Sequence of chain A:
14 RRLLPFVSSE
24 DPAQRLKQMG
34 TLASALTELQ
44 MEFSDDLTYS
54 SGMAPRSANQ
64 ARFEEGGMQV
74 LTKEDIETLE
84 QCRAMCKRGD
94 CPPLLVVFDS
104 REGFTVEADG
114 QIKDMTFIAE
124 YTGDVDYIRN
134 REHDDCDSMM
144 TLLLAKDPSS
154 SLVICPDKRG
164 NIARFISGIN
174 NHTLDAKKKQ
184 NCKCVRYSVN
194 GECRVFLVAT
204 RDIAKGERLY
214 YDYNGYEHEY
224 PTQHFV

Sequence of chain B:
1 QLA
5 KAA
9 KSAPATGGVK

Interface contacts:
Residue H136 in chain A is in contact with residue A3 in chain B (closest heavy-atom distance 3.5 Å).
Residue K186 in chain A interacts with residue V17 in chain B (closest heavy-atom distance 3.1 Å).
Residue M142 in chain A contacts residue A7 in chain B (closest heavy-atom distance 3.5 Å).
Residue Q72 in chain A contacts residue A13 in chain B (closest heavy-atom distance 2.8 Å).
Residue T203 in chain A interacts with residue V17 in chain B (closest heavy-atom distance 3.8 Å).
Residue Y219 in chain A contacts residue P12 in chain B (closest heavy-atom distance 3.8 Å).
Residue Y223 in chain A contacts residue A7 in chain B (closest heavy-atom distance 3.6 Å).
Residue M142 in chain A interacts with residue A6 in chain B (closest heavy-atom distance 4.1 Å).
Residue Y216 in chain A is in contact with residue S10 in chain B (closest heavy-atom distance 3.1 Å).
Residue C187 in chain A interacts with residue A11 in chain B (closest heavy-atom distance 3.2 Å).
Residue G70 in chain A interacts with residue T14 in chain B (closest heavy-atom distance 3.9 Å).
Residue M143 in chain A contacts residue K9 in chain B (closest heavy-atom distance 3.5 Å).
Residue Q72 in chain A contacts residue P12 in chain B (closest heavy-atom distance 3.9 Å).
Residue G218 in chain A interacts with residue S10 in chain B (closest heavy-atom distance 3.2 Å).
Residue E220 in chain A is in contact with residue S10 in chain B (closest heavy-atom distance 2.7 Å).
Residue P224 in chain A contacts residue A7 in chain B (closest heavy-atom distance 3.8 Å).
Residue S141 in chain A contacts residue K9 in chain B (closest heavy-atom distance 3.0 Å).
Residue M118 in chain A is in contact with residue V17 in chain B (closest heavy-atom distance 3.9 Å).
Residue E135 in chain A is in contact with residue K5 in chain B (closest heavy-atom distance 3.8 Å).
Residue R167 in chain A contacts residue K9 in chain B (closest heavy-atom distance 4.0 Å).
Residue G218 in chain A contacts residue P12 in chain B (closest heavy-atom distance 3.5 Å).
Residue R189 in chain A contacts residue P12 in chain B (closest heavy-atom distance 2.9 Å).
Residue G70 in chain A interacts with residue A13 in chain B (closest heavy-atom distance 3.9 Å).
Residue V201 in chain A is in contact with residue V17 in chain B (closest heavy-atom distance 4.0 Å).
Residue E135 in chain A is in contact with residue A6 in chain B (closest heavy-atom distance 3.2 Å).
Residue V188 in chain A interacts with residue P12 in chain B (closest heavy-atom distance 3.7 Å).
Residue Q72 in chain A interacts with residue G16 in chain B (closest heavy-atom distance 2.8 Å).
Residue R134 in chain A interacts with residue A6 in chain B (closest heavy-atom distance 3.7 Å).
Residue T144 in chain A is in contact with residue S10 in chain B (closest heavy-atom distance 4.0 Å).
Residue R189 in chain A contacts residue A11 in chain B (closest heavy-atom distance 3.0 Å).
Residue Q72 in chain A is in contact with residue T14 in chain B (closest heavy-atom distance 3.2 Å).
Residue Y190 in chain A contacts residue V17 in chain B (closest heavy-atom distance 4.1 Å).
Residue D215 in chain A is in contact with residue S10 in chain B (closest heavy-atom distance 4.2 Å).
Residue Y216 in chain A interacts with residue K9 in chain B (closest heavy-atom distance 3.3 Å).
Residue Y124 in chain A interacts with residue K9 in chain B (closest heavy-atom distance 2.8 Å).
Residue V188 in chain A contacts residue G16 in chain B (closest heavy-atom distance 3.4 Å).
Residue H136 in chain A interacts with residue K5 in chain B (closest heavy-atom distance 3.9 Å).
Residue E222 in chain A is in contact with residue A7 in chain B (closest heavy-atom distance 3.4 Å).
Residue M71 in chain A contacts residue A13 in chain B (closest heavy-atom distance 3.4 Å).
Residue K186 in chain A interacts with residue P12 in chain B (closest heavy-atom distance 3.9 Å).
Residue K186 in chain A interacts with residue G16 in chain B (closest heavy-atom distance 3.1 Å).
Residue V188 in chain A is in contact with residue A11 in chain B (closest heavy-atom distance 4.1 Å).
Residue M143 in chain A interacts with residue S10 in chain B (closest heavy-atom distance 3.5 Å).
Residue C187 in chain A contacts residue P12 in chain B (closest heavy-atom distance 3.3 Å).
Residue T144 in chain A contacts residue K9 in chain B (closest heavy-atom distance 2.7 Å).
Residue M143 in chain A is in contact with residue A11 in chain B (closest heavy-atom distance 3.3 Å).
Residue R189 in chain A is in contact with residue A13 in chain B (closest heavy-atom distance 3.7 Å).
Residue E67 in chain A contacts residue A13 in chain B (closest heavy-atom distance 3.8 Å).
Residue C139 in chain A is in contact with residue A7 in chain B (closest heavy-atom distance 4.0 Å).
Residue Y223 in chain A interacts with residue K9 in chain B (closest heavy-atom distance 3.6 Å).
Residue D137 in chain A is in contact with residue A6 in chain B (closest heavy-atom distance 3.6 Å).
Residue Y214 in chain A interacts with residue K9 in chain B (closest heavy-atom distance 3.6 Å).
Residue D140 in chain A interacts with residue K9 in chain B (closest heavy-atom distance 4.1 Å).
Residue M142 in chain A contacts residue K9 in chain B (closest heavy-atom distance 2.7 Å).
Residue N217 in chain A interacts with residue S10 in chain B (closest heavy-atom distance 4.0 Å).
Residue Y219 in chain A interacts with residue S10 in chain B (closest heavy-atom distance 3.5 Å).
Residue Y219 in chain A interacts with residue A11 in chain B (closest heavy-atom distance 3.3 Å).
Residue H136 in chain A is in contact with residue A6 in chain B (closest heavy-atom distance 4.1 Å).
Residue Y190 in chain A contacts residue G16 in chain B (closest heavy-atom distance 3.3 Å).
Residue Q72 in chain A contacts residue G15 in chain B (closest heavy-atom distance 3.1 Å).

This data describes a binding interaction between two proteins.